The following describes two proteins that form a bound complex.

Sequence of the second protein:
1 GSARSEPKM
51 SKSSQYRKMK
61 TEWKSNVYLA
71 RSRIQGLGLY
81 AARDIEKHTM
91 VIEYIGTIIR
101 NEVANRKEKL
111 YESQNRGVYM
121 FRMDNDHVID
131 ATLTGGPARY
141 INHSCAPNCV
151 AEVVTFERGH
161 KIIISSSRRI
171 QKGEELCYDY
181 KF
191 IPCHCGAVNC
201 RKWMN

Sequence of the first protein:
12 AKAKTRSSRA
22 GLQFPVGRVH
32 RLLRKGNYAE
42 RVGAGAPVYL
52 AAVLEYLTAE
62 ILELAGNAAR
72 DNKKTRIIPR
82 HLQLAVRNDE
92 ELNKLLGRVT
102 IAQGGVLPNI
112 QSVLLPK

Contacts between the two chains:
Residue T61 in the second protein is in contact with residue D72 in the first protein (closest heavy-atom distance 4.0 Å).
Residue R57 in the second protein is in contact with residue D72 in the first protein (closest heavy-atom distance 4.9 Å).